Sequence of the first protein:
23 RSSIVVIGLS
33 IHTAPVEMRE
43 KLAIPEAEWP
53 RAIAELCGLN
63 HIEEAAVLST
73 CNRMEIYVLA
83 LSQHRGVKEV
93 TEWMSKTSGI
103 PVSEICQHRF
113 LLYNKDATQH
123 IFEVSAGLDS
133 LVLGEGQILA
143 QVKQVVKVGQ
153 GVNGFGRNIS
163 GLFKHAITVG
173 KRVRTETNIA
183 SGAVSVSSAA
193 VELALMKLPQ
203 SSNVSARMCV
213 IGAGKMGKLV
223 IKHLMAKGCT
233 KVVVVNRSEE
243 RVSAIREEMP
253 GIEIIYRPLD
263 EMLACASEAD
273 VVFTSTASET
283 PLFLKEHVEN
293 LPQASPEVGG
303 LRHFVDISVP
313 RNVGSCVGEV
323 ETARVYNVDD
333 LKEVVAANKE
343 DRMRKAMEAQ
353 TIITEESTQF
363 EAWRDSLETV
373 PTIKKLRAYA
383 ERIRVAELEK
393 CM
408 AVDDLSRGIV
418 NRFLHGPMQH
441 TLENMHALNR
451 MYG

Sequence of the second protein:
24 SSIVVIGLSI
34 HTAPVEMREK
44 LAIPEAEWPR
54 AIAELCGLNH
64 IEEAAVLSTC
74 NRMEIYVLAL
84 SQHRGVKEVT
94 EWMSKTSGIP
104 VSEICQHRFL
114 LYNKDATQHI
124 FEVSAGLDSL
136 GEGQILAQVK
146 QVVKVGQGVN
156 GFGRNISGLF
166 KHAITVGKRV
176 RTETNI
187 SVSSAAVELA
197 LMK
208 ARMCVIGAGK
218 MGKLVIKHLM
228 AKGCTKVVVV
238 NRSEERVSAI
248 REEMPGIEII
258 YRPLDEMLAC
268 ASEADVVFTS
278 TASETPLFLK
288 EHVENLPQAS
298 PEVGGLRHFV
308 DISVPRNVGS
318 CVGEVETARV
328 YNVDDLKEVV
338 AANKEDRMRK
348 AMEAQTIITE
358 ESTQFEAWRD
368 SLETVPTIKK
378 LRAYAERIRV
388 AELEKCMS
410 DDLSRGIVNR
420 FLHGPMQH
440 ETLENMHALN

Contacts between the two chains:
Residue L412 in the first protein interacts with residue L412 in the second protein (closest heavy-atom distance 3.7 Å).
Residue C393 in the first protein is in contact with residue L412 in the second protein (closest heavy-atom distance 4.3 Å).
Residue M451 in the first protein interacts with residue G423 in the second protein (closest heavy-atom distance 3.2 Å).
Residue I416 in the first protein is in contact with residue S413 in the second protein (closest heavy-atom distance 3.6 Å).
Residue F420 in the first protein is in contact with residue I385 in the second protein (closest heavy-atom distance 4.8 Å).
Residue Y381 in the first protein contacts residue F420 in the second protein (closest heavy-atom distance 4.5 Å).
Residue I416 in the first protein is in contact with residue V417 in the second protein (closest heavy-atom distance 4.1 Å).
Residue V417 in the first protein interacts with residue F420 in the second protein (closest heavy-atom distance 4.8 Å).
Residue L412 in the first protein contacts residue L390 in the second protein (closest heavy-atom distance 3.7 Å).
Residue M451 in the first protein interacts with residue P424 in the second protein (closest heavy-atom distance 3.5 Å).
Residue E389 in the first protein is in contact with residue I416 in the second protein (closest heavy-atom distance 4.0 Å).
Residue A382 in the first protein is in contact with residue F420 in the second protein (closest heavy-atom distance 4.2 Å).
Residue A447 in the first protein interacts with residue E443 in the second protein (closest heavy-atom distance 4.6 Å).
Residue R419 in the first protein interacts with residue E389 in the second protein (closest heavy-atom distance 3.1 Å).
Residue R419 in the first protein contacts residue K392 in the second protein (closest heavy-atom distance 4.1 Å).
Residue V417 in the first protein interacts with residue I416 in the second protein (closest heavy-atom distance 3.9 Å).
Residue E389 in the first protein contacts residue D411 in the second protein (closest heavy-atom distance 3.8 Å).
Residue L378 in the first protein interacts with residue F420 in the second protein (closest heavy-atom distance 4.4 Å).
Residue R450 in the first protein interacts with residue N444 in the second protein (closest heavy-atom distance 3.2 Å).
Residue L421 in the first protein interacts with residue F420 in the second protein (closest heavy-atom distance 3.6 Å).
Residue Y381 in the first protein contacts residue H422 in the second protein (closest heavy-atom distance 4.7 Å).
Residue S413 in the first protein is in contact with residue L412 in the second protein (closest heavy-atom distance 3.3 Å).
Residue R386 in the first protein contacts residue L412 in the second protein (closest heavy-atom distance 4.6 Å).
Residue F420 in the first protein contacts residue F420 in the second protein (closest heavy-atom distance 3.5 Å).
Residue L390 in the first protein contacts residue L412 in the second protein (closest heavy-atom distance 3.8 Å).
Residue L412 in the first protein contacts residue C393 in the second protein (closest heavy-atom distance 4.1 Å).
Residue V409 in the first protein contacts residue C393 in the second protein (closest heavy-atom distance 3.9 Å).
Residue M451 in the first protein interacts with residue N444 in the second protein (closest heavy-atom distance 3.6 Å).
Residue R419 in the first protein contacts residue A388 in the second protein (closest heavy-atom distance 4.5 Å).
Residue F420 in the first protein interacts with residue L421 in the second protein (closest heavy-atom distance 3.6 Å).
Residue S413 in the first protein contacts residue I416 in the second protein (closest heavy-atom distance 3.5 Å).
Residue I416 in the first protein contacts residue E389 in the second protein (closest heavy-atom distance 4.0 Å).
Residue Y381 in the first protein is in contact with residue R419 in the second protein (closest heavy-atom distance 3.8 Å).
Residue F420 in the first protein is in contact with residue A382 in the second protein (closest heavy-atom distance 3.7 Å).
Residue L412 in the first protein is in contact with residue E389 in the second protein (closest heavy-atom distance 3.2 Å).
Residue I416 in the first protein contacts residue I416 in the second protein (closest heavy-atom distance 3.7 Å).
Residue I385 in the first protein is in contact with residue I416 in the second protein (closest heavy-atom distance 4.0 Å).
Residue Y452 in the first protein is in contact with residue F420 in the second protein (closest heavy-atom distance 3.1 Å).
Residue R450 in the first protein contacts residue E440 in the second protein (closest heavy-atom distance 4.4 Å).
Residue R419 in the first protein is in contact with residue I385 in the second protein (closest heavy-atom distance 3.4 Å).
Residue V409 in the first protein is in contact with residue L412 in the second protein (closest heavy-atom distance 3.5 Å).
Residue Y452 in the first protein interacts with residue P424 in the second protein (closest heavy-atom distance 3.5 Å).
Residue I385 in the first protein contacts residue R419 in the second protein (closest heavy-atom distance 3.6 Å).
Residue R450 in the first protein interacts with residue H427 in the second protein (closest heavy-atom distance 3.1 Å).
Residue Y452 in the first protein is in contact with residue G423 in the second protein (closest heavy-atom distance 4.3 Å).
Residue E443 in the first protein interacts with residue E443 in the second protein (closest heavy-atom distance 3.7 Å).
Residue A388 in the first protein is in contact with residue R419 in the second protein (closest heavy-atom distance 3.7 Å).
Residue G415 in the first protein interacts with residue E389 in the second protein (closest heavy-atom distance 3.5 Å).
Residue D411 in the first protein contacts residue E389 in the second protein (closest heavy-atom distance 4.7 Å).
Residue N444 in the first protein interacts with residue A447 in the second protein (closest heavy-atom distance 3.8 Å).
Residue E389 in the first protein contacts residue L412 in the second protein (closest heavy-atom distance 3.9 Å).
Residue R384 in the first protein contacts residue R419 in the second protein (closest heavy-atom distance 4.8 Å).
Residue R386 in the first protein is in contact with residue I416 in the second protein (closest heavy-atom distance 4.4 Å).
Residue E389 in the first protein contacts residue R419 in the second protein (closest heavy-atom distance 3.2 Å).
Residue I416 in the first protein contacts residue I385 in the second protein (closest heavy-atom distance 4.3 Å).
Residue A447 in the first protein is in contact with residue N444 in the second protein (closest heavy-atom distance 3.6 Å).
Residue A408 in the first protein contacts residue C393 in the second protein (closest heavy-atom distance 3.3 Å).
Residue L412 in the first protein contacts residue S413 in the second protein (closest heavy-atom distance 4.8 Å).
Residue M451 in the first protein contacts residue H427 in the second protein (closest heavy-atom distance 4.0 Å).
Residue E389 in the first protein interacts with residue G415 in the second protein (closest heavy-atom distance 3.5 Å).

These two protein chains interact to form a complex.